Sequence of the first protein:
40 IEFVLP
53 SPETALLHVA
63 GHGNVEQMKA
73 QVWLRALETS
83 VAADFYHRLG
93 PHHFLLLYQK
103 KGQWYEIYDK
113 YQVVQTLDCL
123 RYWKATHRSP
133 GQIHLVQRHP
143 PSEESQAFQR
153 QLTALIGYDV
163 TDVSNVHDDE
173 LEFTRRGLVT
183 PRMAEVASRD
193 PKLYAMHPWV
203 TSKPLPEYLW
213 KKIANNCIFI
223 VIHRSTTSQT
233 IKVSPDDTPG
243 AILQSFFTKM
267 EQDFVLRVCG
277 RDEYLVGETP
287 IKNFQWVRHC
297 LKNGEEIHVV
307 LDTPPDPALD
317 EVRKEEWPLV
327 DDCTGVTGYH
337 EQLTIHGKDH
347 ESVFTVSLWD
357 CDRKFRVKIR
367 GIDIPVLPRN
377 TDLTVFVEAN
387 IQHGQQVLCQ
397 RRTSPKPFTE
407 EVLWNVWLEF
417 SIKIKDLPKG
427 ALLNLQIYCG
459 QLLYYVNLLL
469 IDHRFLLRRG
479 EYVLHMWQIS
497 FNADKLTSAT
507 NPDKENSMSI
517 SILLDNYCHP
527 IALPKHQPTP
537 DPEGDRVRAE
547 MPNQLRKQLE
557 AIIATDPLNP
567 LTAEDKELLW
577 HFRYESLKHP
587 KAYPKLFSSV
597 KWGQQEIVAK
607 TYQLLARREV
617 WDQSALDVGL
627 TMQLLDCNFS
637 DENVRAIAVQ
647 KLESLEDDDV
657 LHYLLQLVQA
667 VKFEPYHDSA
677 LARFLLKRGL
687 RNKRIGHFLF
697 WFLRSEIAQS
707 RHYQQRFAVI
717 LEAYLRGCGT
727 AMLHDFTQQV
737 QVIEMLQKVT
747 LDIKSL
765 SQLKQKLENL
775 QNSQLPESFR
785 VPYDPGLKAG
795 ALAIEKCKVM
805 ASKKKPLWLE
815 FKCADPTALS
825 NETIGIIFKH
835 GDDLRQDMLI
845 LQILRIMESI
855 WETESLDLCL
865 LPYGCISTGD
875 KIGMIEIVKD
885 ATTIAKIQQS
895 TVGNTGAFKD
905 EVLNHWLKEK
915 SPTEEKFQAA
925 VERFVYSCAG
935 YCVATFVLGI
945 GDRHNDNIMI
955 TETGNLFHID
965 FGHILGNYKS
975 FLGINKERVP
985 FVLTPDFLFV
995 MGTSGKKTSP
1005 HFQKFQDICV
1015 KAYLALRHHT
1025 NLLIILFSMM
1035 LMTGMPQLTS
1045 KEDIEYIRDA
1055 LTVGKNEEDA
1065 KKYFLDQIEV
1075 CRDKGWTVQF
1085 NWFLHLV

Sequence of the second protein:
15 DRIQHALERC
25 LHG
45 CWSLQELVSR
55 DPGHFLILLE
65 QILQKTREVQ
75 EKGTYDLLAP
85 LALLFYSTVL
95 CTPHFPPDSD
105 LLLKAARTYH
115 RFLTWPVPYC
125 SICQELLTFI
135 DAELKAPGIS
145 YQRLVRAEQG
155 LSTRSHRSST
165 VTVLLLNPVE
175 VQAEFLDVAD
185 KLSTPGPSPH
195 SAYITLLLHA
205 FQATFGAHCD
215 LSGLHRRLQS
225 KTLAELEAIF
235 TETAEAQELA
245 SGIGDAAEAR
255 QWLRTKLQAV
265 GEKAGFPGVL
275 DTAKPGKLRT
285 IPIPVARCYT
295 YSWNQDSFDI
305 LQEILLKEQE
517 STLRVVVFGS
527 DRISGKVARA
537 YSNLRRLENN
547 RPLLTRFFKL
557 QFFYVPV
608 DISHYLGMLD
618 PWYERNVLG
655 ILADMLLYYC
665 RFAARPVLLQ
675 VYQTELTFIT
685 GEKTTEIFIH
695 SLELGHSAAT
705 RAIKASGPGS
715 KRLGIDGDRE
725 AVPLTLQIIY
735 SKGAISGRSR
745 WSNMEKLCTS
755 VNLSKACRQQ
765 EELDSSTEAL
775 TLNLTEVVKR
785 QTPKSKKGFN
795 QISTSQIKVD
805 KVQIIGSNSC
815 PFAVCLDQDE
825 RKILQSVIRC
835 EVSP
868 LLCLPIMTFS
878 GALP

Contacts between the two chains:
Residue S515 in the first protein contacts residue R742 in the second protein (closest heavy-atom distance 3.7 Å).
Residue W413 in the first protein is in contact with residue P881 in the second protein (closest heavy-atom distance 3.1 Å).
Residue K402 in the first protein interacts with residue D768 in the second protein (closest heavy-atom distance 2.4 Å).
Residue R362 in the first protein is in contact with residue P120 in the second protein (closest heavy-atom distance 3.8 Å).
Residue D369 in the first protein interacts with residue S740 in the second protein (closest heavy-atom distance 2.4 Å).
Residue C357 in the first protein is in contact with residue T118 in the second protein (closest heavy-atom distance 4.0 Å).
Residue W410 in the first protein is in contact with residue D768 in the second protein (closest heavy-atom distance 3.9 Å).
Residue I370 in the first protein interacts with residue R744 in the second protein (closest heavy-atom distance 3.4 Å).
Residue N411 in the first protein contacts residue T771 in the second protein (closest heavy-atom distance 3.9 Å).
Residue N411 in the first protein interacts with residue S769 in the second protein (closest heavy-atom distance 3.2 Å).
Residue L409 in the first protein interacts with residue I739 in the second protein (closest heavy-atom distance 3.6 Å).
Residue K344 in the first protein is in contact with residue H114 in the second protein (closest heavy-atom distance 4.1 Å).
Residue N522 in the first protein contacts residue V121 in the second protein (closest heavy-atom distance 2.6 Å).
Residue H525 in the first protein is in contact with residue Q128 in the second protein (closest heavy-atom distance 3.6 Å).
Residue I341 in the first protein interacts with residue T118 in the second protein (closest heavy-atom distance 3.6 Å).
Residue R362 in the first protein interacts with residue Y79 in the second protein (closest heavy-atom distance 3.8 Å).
Residue D369 in the first protein contacts residue I739 in the second protein (closest heavy-atom distance 3.8 Å).
Residue K364 in the first protein contacts residue P881 in the second protein (closest heavy-atom distance 3.0 Å).
Residue G367 in the first protein interacts with residue I739 in the second protein (closest heavy-atom distance 3.7 Å).
Residue L519 in the first protein is in contact with residue P881 in the second protein (closest heavy-atom distance 4.0 Å).
Residue H346 in the first protein interacts with residue L131 in the second protein (closest heavy-atom distance 4.0 Å).
Residue P371 in the first protein contacts residue R744 in the second protein (closest heavy-atom distance 3.9 Å).
Residue R366 in the first protein is in contact with residue I739 in the second protein (closest heavy-atom distance 4.0 Å).
Residue Y523 in the first protein contacts residue W119 in the second protein (closest heavy-atom distance 3.1 Å).
Residue D521 in the first protein contacts residue P120 in the second protein (closest heavy-atom distance 3.5 Å).
Residue S513 in the first protein is in contact with residue R742 in the second protein (closest heavy-atom distance 2.9 Å).
Residue E407 in the first protein contacts residue K802 in the second protein (closest heavy-atom distance 2.7 Å).
Residue C524 in the first protein is in contact with residue Q128 in the second protein (closest heavy-atom distance 3.3 Å).
Residue H346 in the first protein is in contact with residue H114 in the second protein (closest heavy-atom distance 3.4 Å).
Residue K510 in the first protein interacts with residue R742 in the second protein (closest heavy-atom distance 2.4 Å).
Residue V352 in the first protein is in contact with residue T118 in the second protein (closest heavy-atom distance 4.1 Å).
Residue R359 in the first protein interacts with residue P120 in the second protein (closest heavy-atom distance 3.6 Å).
Residue Y523 in the first protein is in contact with residue T118 in the second protein (closest heavy-atom distance 3.2 Å).
Residue R359 in the first protein contacts residue Y79 in the second protein (closest heavy-atom distance 2.5 Å).
Residue D369 in the first protein contacts residue G737 in the second protein (closest heavy-atom distance 3.1 Å).
Residue N411 in the first protein interacts with residue S770 in the second protein (closest heavy-atom distance 4.1 Å).
Residue C524 in the first protein interacts with residue C124 in the second protein (closest heavy-atom distance 3.4 Å).
Residue E407 in the first protein interacts with residue I739 in the second protein (closest heavy-atom distance 3.5 Å).
Residue V481 in the first protein is in contact with residue S740 in the second protein (closest heavy-atom distance 3.7 Å).
Residue S517 in the first protein interacts with residue I739 in the second protein (closest heavy-atom distance 3.5 Å).
Residue H483 in the first protein contacts residue R742 in the second protein (closest heavy-atom distance 3.8 Å).
Residue I341 in the first protein contacts residue H114 in the second protein (closest heavy-atom distance 2.9 Å).
Residue D369 in the first protein is in contact with residue R742 in the second protein (closest heavy-atom distance 2.9 Å).
Residue S515 in the first protein interacts with residue S740 in the second protein (closest heavy-atom distance 3.3 Å).
Residue E407 in the first protein is in contact with residue K736 in the second protein (closest heavy-atom distance 3.4 Å).
Residue I341 in the first protein contacts residue L117 in the second protein (closest heavy-atom distance 4.0 Å).
Residue E406 in the first protein interacts with residue R744 in the second protein (closest heavy-atom distance 3.9 Å).
Residue Y523 in the first protein interacts with residue P120 in the second protein (closest heavy-atom distance 3.7 Å).
Residue N522 in the first protein contacts residue P120 in the second protein (closest heavy-atom distance 3.2 Å).
Residue D356 in the first protein contacts residue T118 in the second protein (closest heavy-atom distance 4.0 Å).
Residue P371 in the first protein interacts with residue R742 in the second protein (closest heavy-atom distance 3.4 Å).
Residue R359 in the first protein interacts with residue W119 in the second protein (closest heavy-atom distance 3.5 Å).
Residue I370 in the first protein is in contact with residue R742 in the second protein (closest heavy-atom distance 4.0 Å).
Residue R359 in the first protein contacts residue T118 in the second protein (closest heavy-atom distance 3.0 Å).
Residue D369 in the first protein interacts with residue R744 in the second protein (closest heavy-atom distance 2.4 Å).
Residue E511 in the first protein interacts with residue R742 in the second protein (closest heavy-atom distance 4.1 Å).
Residue L409 in the first protein interacts with residue D768 in the second protein (closest heavy-atom distance 3.1 Å).
Residue E415 in the first protein interacts with residue Y79 in the second protein (closest heavy-atom distance 3.7 Å).
Residue E407 in the first protein interacts with residue G737 in the second protein (closest heavy-atom distance 3.4 Å).
Residue L409 in the first protein is in contact with residue K802 in the second protein (closest heavy-atom distance 3.4 Å).

This data describes a binding interaction between two proteins.